Sequence of protein 2:
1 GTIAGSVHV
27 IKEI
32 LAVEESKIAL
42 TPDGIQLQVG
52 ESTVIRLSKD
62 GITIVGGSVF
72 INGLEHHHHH

Contacts between the two chains:
Residue S37 in protein 1 interacts with residue G45 in protein 2 (closest heavy-atom distance 3.4 Å).
Residue V70 in protein 1 contacts residue I63 in protein 2 (closest heavy-atom distance 3.3 Å).
Residue S69 in protein 1 contacts residue D61 in protein 2 (closest heavy-atom distance 2.9 Å).
Residue G68 in protein 1 is in contact with residue G62 in protein 2 (closest heavy-atom distance 3.9 Å).
Residue T54 in protein 1 is in contact with residue S59 in protein 2 (closest heavy-atom distance 2.7 Å).
Residue V34 in protein 1 interacts with residue I30 in protein 2 (closest heavy-atom distance 3.7 Å).
Residue E35 in protein 1 contacts residue P43 in protein 2 (closest heavy-atom distance 3.7 Å).
Residue V66 in protein 1 contacts residue I63 in protein 2 (closest heavy-atom distance 3.4 Å).
Residue F71 in protein 1 interacts with residue I65 in protein 2 (closest heavy-atom distance 2.9 Å).
Residue N73 in protein 1 is in contact with residue H77 in protein 2 (closest heavy-atom distance 3.1 Å).
Residue I39 in protein 1 is in contact with residue L41 in protein 2 (closest heavy-atom distance 4.0 Å).
Residue N73 in protein 1 contacts residue H78 in protein 2 (closest heavy-atom distance 3.7 Å).
Residue I65 in protein 1 is in contact with residue I63 in protein 2 (closest heavy-atom distance 3.5 Å).
Residue S37 in protein 1 is in contact with residue P43 in protein 2 (closest heavy-atom distance 4.0 Å).
Residue S37 in protein 1 interacts with residue T42 in protein 2 (closest heavy-atom distance 2.7 Å).
Residue N73 in protein 1 contacts residue V66 in protein 2 (closest heavy-atom distance 3.1 Å).
Residue F71 in protein 1 interacts with residue T64 in protein 2 (closest heavy-atom distance 3.4 Å).
Residue V50 in protein 1 is in contact with residue L58 in protein 2 (closest heavy-atom distance 3.7 Å).
Residue T2 in protein 1 contacts residue K28 in protein 2 (closest heavy-atom distance 3.9 Å).
Residue I39 in protein 1 interacts with residue I39 in protein 2 (closest heavy-atom distance 3.9 Å).
Residue I56 in protein 1 is in contact with residue I63 in protein 2 (closest heavy-atom distance 3.8 Å).
Residue T2 in protein 1 interacts with residue H8 in protein 2 (closest heavy-atom distance 3.3 Å).
Residue T54 in protein 1 is in contact with residue K60 in protein 2 (closest heavy-atom distance 3.3 Å).
Residue V34 in protein 1 is in contact with residue L41 in protein 2 (closest heavy-atom distance 3.6 Å).
Residue I39 in protein 1 contacts residue I46 in protein 2 (closest heavy-atom distance 3.9 Å).
Residue Q49 in protein 1 interacts with residue I46 in protein 2 (closest heavy-atom distance 3.6 Å).
Residue S37 in protein 1 interacts with residue I46 in protein 2 (closest heavy-atom distance 3.9 Å).
Residue G1 in protein 1 is in contact with residue K28 in protein 2 (closest heavy-atom distance 3.5 Å).
Residue V34 in protein 1 is in contact with residue P43 in protein 2 (closest heavy-atom distance 3.6 Å).
Residue I3 in protein 1 interacts with residue I30 in protein 2 (closest heavy-atom distance 3.7 Å).
Residue V50 in protein 1 contacts residue S59 in protein 2 (closest heavy-atom distance 3.6 Å).
Residue N73 in protein 1 interacts with residue H79 in protein 2 (closest heavy-atom distance 3.2 Å).
Residue N73 in protein 1 contacts residue I65 in protein 2 (closest heavy-atom distance 2.9 Å).
Residue S37 in protein 1 interacts with residue L41 in protein 2 (closest heavy-atom distance 3.8 Å).
Residue T54 in protein 1 is in contact with residue G62 in protein 2 (closest heavy-atom distance 3.6 Å).
Residue V50 in protein 1 interacts with residue I46 in protein 2 (closest heavy-atom distance 3.8 Å).
Residue K38 in protein 1 interacts with residue I46 in protein 2 (closest heavy-atom distance 3.4 Å).
Residue H77 in protein 1 is in contact with residue H77 in protein 2 (closest heavy-atom distance 3.8 Å).
Residue G74 in protein 1 is in contact with residue H80 in protein 2 (closest heavy-atom distance 3.7 Å).
Residue A33 in protein 1 contacts residue I30 in protein 2 (closest heavy-atom distance 3.5 Å).
Residue L75 in protein 1 is in contact with residue H80 in protein 2 (closest heavy-atom distance 3.5 Å).
Residue V34 in protein 1 interacts with residue K28 in protein 2 (closest heavy-atom distance 3.6 Å).
Residue G68 in protein 1 interacts with residue D61 in protein 2 (closest heavy-atom distance 3.3 Å).
Residue F71 in protein 1 interacts with residue I63 in protein 2 (closest heavy-atom distance 2.9 Å).
Residue L32 in protein 1 contacts residue I30 in protein 2 (closest heavy-atom distance 3.9 Å).
Residue I72 in protein 1 contacts residue I65 in protein 2 (closest heavy-atom distance 3.4 Å).
Residue L48 in protein 1 is in contact with residue L58 in protein 2 (closest heavy-atom distance 4.0 Å).
Residue T54 in protein 1 contacts residue L58 in protein 2 (closest heavy-atom distance 4.0 Å).
Residue V50 in protein 1 interacts with residue G45 in protein 2 (closest heavy-atom distance 3.7 Å).
Residue T54 in protein 1 interacts with residue I63 in protein 2 (closest heavy-atom distance 3.5 Å).
Residue L32 in protein 1 contacts residue L41 in protein 2 (closest heavy-atom distance 3.5 Å).
Residue V34 in protein 1 interacts with residue T42 in protein 2 (closest heavy-atom distance 3.6 Å).
Residue N73 in protein 1 interacts with residue G67 in protein 2 (closest heavy-atom distance 2.9 Å).
Residue N73 in protein 1 contacts residue H80 in protein 2 (closest heavy-atom distance 2.8 Å).
Residue S69 in protein 1 contacts residue I63 in protein 2 (closest heavy-atom distance 2.9 Å).
Residue N73 in protein 1 contacts residue V70 in protein 2 (closest heavy-atom distance 3.4 Å).
Residue E35 in protein 1 is in contact with residue K28 in protein 2 (closest heavy-atom distance 2.3 Å).
Residue I72 in protein 1 contacts residue I72 in protein 2 (closest heavy-atom distance 3.9 Å).
Residue V50 in protein 1 contacts residue K60 in protein 2 (closest heavy-atom distance 3.6 Å).
Residue S69 in protein 1 is in contact with residue G62 in protein 2 (closest heavy-atom distance 3.0 Å).

Sequence of protein 1:
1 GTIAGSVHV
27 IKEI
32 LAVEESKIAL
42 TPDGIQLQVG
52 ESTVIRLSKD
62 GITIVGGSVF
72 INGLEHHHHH

This data describes a binding interaction between two proteins.